Contacts between the two chains:
Residue C99 in the second protein is in contact with residue S162 in the first protein (closest heavy-atom distance 4.7 Å).
Residue C99 in the second protein interacts with residue E159 in the first protein (closest heavy-atom distance 3.6 Å).
Residue C99 in the second protein contacts residue N160 in the first protein (closest heavy-atom distance 4.4 Å).
Residue V98 in the second protein contacts residue T161 in the first protein (closest heavy-atom distance 4.0 Å).
Residue E100 in the second protein interacts with residue T161 in the first protein (closest heavy-atom distance 4.3 Å).
Residue C99 in the second protein interacts with residue L163 in the first protein (closest heavy-atom distance 5.0 Å).
Residue V98 in the second protein interacts with residue L163 in the first protein (closest heavy-atom distance 3.1 Å).
Residue L101 in the second protein interacts with residue E159 in the first protein (closest heavy-atom distance 4.0 Å).
Residue Y62 in the second protein is in contact with residue L163 in the first protein (closest heavy-atom distance 2.9 Å).
Residue C99 in the second protein interacts with residue T161 in the first protein (closest heavy-atom distance 3.5 Å).
Residue Y62 in the second protein is in contact with residue S162 in the first protein (closest heavy-atom distance 4.7 Å).
Residue E100 in the second protein contacts residue N160 in the first protein (closest heavy-atom distance 4.7 Å).
Residue A63 in the second protein interacts with residue L163 in the first protein (closest heavy-atom distance 4.2 Å).
Residue E100 in the second protein interacts with residue E159 in the first protein (closest heavy-atom distance 2.5 Å).
Residue S64 in the second protein is in contact with residue G158 in the first protein (closest heavy-atom distance 4.8 Å).
Residue V98 in the second protein interacts with residue S162 in the first protein (closest heavy-atom distance 3.2 Å).

Sequence of the first protein:
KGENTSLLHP

Sequence of the second protein:
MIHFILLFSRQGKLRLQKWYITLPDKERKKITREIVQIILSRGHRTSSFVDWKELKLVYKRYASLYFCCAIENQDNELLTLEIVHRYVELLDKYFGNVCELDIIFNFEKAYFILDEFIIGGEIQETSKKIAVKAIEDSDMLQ

These two protein chains interact to form a complex.